Contacts between the two chains:
Residue Q35 in the second protein is in contact with residue P35 in the first protein (closest heavy-atom distance 4.8 Å).
Residue V292 in the second protein interacts with residue P28 in the first protein (closest heavy-atom distance 3.8 Å).
Residue K336 in the second protein interacts with residue T13 in the first protein (closest heavy-atom distance 2.7 Å).
Residue F288 in the second protein interacts with residue F14 in the first protein (closest heavy-atom distance 3.5 Å).
Residue K39 in the second protein interacts with residue V30 in the first protein (closest heavy-atom distance 3.8 Å).
Residue F312 in the second protein contacts residue N15 in the first protein (closest heavy-atom distance 4.6 Å).
Residue F288 in the second protein contacts residue Y12 in the first protein (closest heavy-atom distance 4.1 Å).
Residue V37 in the second protein is in contact with residue K33 in the first protein (closest heavy-atom distance 4.3 Å).
Residue S38 in the second protein interacts with residue V31 in the first protein (closest heavy-atom distance 3.5 Å).
Residue F288 in the second protein is in contact with residue P28 in the first protein (closest heavy-atom distance 4.1 Å).
Residue F312 in the second protein contacts residue F14 in the first protein (closest heavy-atom distance 3.6 Å).
Residue K39 in the second protein contacts residue P28 in the first protein (closest heavy-atom distance 4.9 Å).
Residue L289 in the second protein interacts with residue F14 in the first protein (closest heavy-atom distance 4.3 Å).
Residue E308 in the second protein interacts with residue A18 in the first protein (closest heavy-atom distance 3.7 Å).
Residue V292 in the second protein interacts with residue V19 in the first protein (closest heavy-atom distance 3.8 Å).
Residue E285 in the second protein contacts residue Y12 in the first protein (closest heavy-atom distance 3.7 Å).
Residue F312 in the second protein contacts residue V19 in the first protein (closest heavy-atom distance 3.8 Å).
Residue K282 in the second protein is in contact with residue T13 in the first protein (closest heavy-atom distance 3.6 Å).
Residue N40 in the second protein is in contact with residue V30 in the first protein (closest heavy-atom distance 3.3 Å).
Residue E285 in the second protein is in contact with residue F14 in the first protein (closest heavy-atom distance 3.7 Å).
Residue K39 in the second protein is in contact with residue Y12 in the first protein (closest heavy-atom distance 3.3 Å).
Residue M305 in the second protein interacts with residue V19 in the first protein (closest heavy-atom distance 4.0 Å).
Residue V1389 in the second protein is in contact with residue R90 in the first protein (closest heavy-atom distance 4.5 Å).
Residue Q316 in the second protein is in contact with residue F14 in the first protein (closest heavy-atom distance 4.8 Å).
Residue S38 in the second protein contacts residue V30 in the first protein (closest heavy-atom distance 3.7 Å).
Residue V37 in the second protein contacts residue P35 in the first protein (closest heavy-atom distance 4.5 Å).
Residue M305 in the second protein contacts residue G20 in the first protein (closest heavy-atom distance 4.7 Å).
Residue Y53 in the second protein contacts residue P34 in the first protein (closest heavy-atom distance 3.6 Å).
Residue H296 in the second protein interacts with residue V19 in the first protein (closest heavy-atom distance 4.9 Å).
Residue L51 in the second protein contacts residue V30 in the first protein (closest heavy-atom distance 5.0 Å).
Residue F288 in the second protein is in contact with residue F21 in the first protein (closest heavy-atom distance 4.9 Å).
Residue D291 in the second protein interacts with residue V31 in the first protein (closest heavy-atom distance 4.3 Å).
Residue E285 in the second protein is in contact with residue T13 in the first protein (closest heavy-atom distance 2.7 Å).
Residue H296 in the second protein interacts with residue F21 in the first protein (closest heavy-atom distance 4.3 Å).
Residue Y53 in the second protein is in contact with residue K33 in the first protein (closest heavy-atom distance 4.5 Å).
Residue V292 in the second protein is in contact with residue F21 in the first protein (closest heavy-atom distance 4.3 Å).
Residue Q35 in the second protein contacts residue P34 in the first protein (closest heavy-atom distance 3.9 Å).
Residue K295 in the second protein contacts residue L27 in the first protein (closest heavy-atom distance 5.0 Å).
Residue V37 in the second protein interacts with residue P34 in the first protein (closest heavy-atom distance 3.9 Å).
Residue D291 in the second protein interacts with residue P28 in the first protein (closest heavy-atom distance 3.8 Å).
Residue N331 in the second protein interacts with residue A18 in the first protein (closest heavy-atom distance 4.3 Å).
Residue T284 in the second protein contacts residue Y12 in the first protein (closest heavy-atom distance 4.8 Å).
Residue V37 in the second protein is in contact with residue L32 in the first protein (closest heavy-atom distance 4.7 Å).
Residue L289 in the second protein contacts residue V19 in the first protein (closest heavy-atom distance 4.3 Å).
Residue V37 in the second protein contacts residue V31 in the first protein (closest heavy-atom distance 4.5 Å).
Residue L1388 in the second protein interacts with residue Y87 in the first protein (closest heavy-atom distance 4.1 Å).
Residue M281 in the second protein is in contact with residue A11 in the first protein (closest heavy-atom distance 4.3 Å).
Residue P334 in the second protein interacts with residue T13 in the first protein (closest heavy-atom distance 3.9 Å).
Residue K295 in the second protein contacts residue P28 in the first protein (closest heavy-atom distance 4.0 Å).
Residue D291 in the second protein contacts residue D29 in the first protein (closest heavy-atom distance 3.9 Å).
Residue D309 in the second protein interacts with residue V19 in the first protein (closest heavy-atom distance 3.4 Å).
Residue F312 in the second protein contacts residue A18 in the first protein (closest heavy-atom distance 4.1 Å).
Residue K294 in the second protein contacts residue V31 in the first protein (closest heavy-atom distance 4.8 Å).
Residue F288 in the second protein interacts with residue L27 in the first protein (closest heavy-atom distance 4.2 Å).
Residue Y53 in the second protein is in contact with residue L32 in the first protein (closest heavy-atom distance 3.7 Å).
Residue K335 in the second protein is in contact with residue T13 in the first protein (closest heavy-atom distance 4.2 Å).
Residue K295 in the second protein contacts residue K26 in the first protein (closest heavy-atom distance 4.1 Å).

These two protein chains interact to form a complex.

Sequence of the first protein:
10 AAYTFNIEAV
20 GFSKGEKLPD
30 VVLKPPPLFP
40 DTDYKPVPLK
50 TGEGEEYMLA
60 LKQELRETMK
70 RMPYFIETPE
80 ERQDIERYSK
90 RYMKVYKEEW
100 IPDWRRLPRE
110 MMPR

Sequence of the second protein:
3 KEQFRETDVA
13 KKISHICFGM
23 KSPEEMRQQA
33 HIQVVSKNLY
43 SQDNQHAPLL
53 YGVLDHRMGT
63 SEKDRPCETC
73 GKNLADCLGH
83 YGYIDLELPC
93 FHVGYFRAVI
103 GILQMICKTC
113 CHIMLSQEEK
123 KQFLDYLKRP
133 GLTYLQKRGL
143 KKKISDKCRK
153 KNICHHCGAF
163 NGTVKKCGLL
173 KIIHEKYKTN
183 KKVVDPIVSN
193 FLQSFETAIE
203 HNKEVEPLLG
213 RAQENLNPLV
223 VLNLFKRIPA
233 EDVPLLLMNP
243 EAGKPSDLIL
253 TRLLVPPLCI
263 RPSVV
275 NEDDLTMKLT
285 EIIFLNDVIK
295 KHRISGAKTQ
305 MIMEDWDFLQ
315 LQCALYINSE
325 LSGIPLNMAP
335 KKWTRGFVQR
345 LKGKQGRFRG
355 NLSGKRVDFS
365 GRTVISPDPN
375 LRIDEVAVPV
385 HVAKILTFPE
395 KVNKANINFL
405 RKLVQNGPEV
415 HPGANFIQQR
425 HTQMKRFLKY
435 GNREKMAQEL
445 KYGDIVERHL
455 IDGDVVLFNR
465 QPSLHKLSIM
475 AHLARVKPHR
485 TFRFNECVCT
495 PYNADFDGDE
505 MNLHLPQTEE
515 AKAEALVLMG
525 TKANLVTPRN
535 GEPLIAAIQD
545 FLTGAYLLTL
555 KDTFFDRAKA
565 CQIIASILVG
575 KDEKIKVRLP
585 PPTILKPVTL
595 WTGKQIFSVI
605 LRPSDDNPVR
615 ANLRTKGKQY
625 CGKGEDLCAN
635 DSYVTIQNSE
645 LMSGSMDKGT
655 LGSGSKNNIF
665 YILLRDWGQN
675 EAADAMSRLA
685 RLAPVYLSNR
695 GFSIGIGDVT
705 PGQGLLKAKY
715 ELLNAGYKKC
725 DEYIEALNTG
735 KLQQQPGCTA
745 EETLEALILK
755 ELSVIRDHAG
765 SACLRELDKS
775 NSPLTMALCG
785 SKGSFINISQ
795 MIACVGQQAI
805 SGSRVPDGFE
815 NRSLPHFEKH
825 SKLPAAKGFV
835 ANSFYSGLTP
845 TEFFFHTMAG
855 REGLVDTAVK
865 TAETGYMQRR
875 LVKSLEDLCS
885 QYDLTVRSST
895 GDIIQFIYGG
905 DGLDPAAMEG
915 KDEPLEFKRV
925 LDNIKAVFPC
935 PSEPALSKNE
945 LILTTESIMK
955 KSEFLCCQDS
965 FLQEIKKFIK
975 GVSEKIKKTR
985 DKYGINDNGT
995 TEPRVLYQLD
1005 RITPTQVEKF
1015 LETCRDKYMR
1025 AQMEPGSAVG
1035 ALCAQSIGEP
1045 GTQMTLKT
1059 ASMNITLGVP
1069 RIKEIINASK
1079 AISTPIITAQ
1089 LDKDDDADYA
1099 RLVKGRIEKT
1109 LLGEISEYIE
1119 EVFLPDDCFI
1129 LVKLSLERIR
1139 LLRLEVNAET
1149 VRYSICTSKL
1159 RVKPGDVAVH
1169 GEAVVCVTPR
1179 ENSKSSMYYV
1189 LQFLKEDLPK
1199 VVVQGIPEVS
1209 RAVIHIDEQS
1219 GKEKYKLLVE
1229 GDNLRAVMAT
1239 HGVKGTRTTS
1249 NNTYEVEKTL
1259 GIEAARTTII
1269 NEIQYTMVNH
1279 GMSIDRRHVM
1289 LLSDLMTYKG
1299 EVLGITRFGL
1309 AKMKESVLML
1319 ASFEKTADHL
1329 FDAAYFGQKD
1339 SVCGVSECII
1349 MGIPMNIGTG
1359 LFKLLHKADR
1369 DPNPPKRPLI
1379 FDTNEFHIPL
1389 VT